Sequence of the second protein:
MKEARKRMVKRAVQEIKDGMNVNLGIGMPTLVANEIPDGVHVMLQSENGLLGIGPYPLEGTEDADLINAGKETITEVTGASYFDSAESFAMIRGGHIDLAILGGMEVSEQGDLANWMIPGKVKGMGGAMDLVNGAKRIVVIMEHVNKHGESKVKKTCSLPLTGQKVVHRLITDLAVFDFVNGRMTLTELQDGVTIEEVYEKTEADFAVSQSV

The following describes two proteins that form a bound complex.

Contacts between the two chains:
Residue Q103 in the first protein interacts with residue F92 in the second protein (closest heavy-atom distance 3.4 Å).
Residue S79 in the first protein contacts residue G130 in the second protein (closest heavy-atom distance 3.0 Å).
Residue F177 in the first protein contacts residue S88 in the second protein (closest heavy-atom distance 3.0 Å).
Residue K172 in the first protein is in contact with residue L69 in the second protein (closest heavy-atom distance 3.6 Å).
Residue Q103 in the first protein is in contact with residue G130 in the second protein (closest heavy-atom distance 3.1 Å).
Residue K224 in the first protein is in contact with residue D68 in the second protein (closest heavy-atom distance 2.9 Å).
Residue Q103 in the first protein contacts residue E50 in the second protein (closest heavy-atom distance 3.6 Å).
Residue R175 in the first protein contacts residue F86 in the second protein (closest heavy-atom distance 3.6 Å).
Residue T173 in the first protein contacts residue L69 in the second protein (closest heavy-atom distance 3.2 Å).
Residue R175 in the first protein interacts with residue Y85 in the second protein (closest heavy-atom distance 3.5 Å).
Residue Q103 in the first protein is in contact with residue G131 in the second protein (closest heavy-atom distance 3.4 Å).
Residue T128 in the first protein is in contact with residue L165 in the second protein (closest heavy-atom distance 3.3 Å).
Residue G125 in the first protein interacts with residue N137 in the second protein (closest heavy-atom distance 3.5 Å).
Residue T122 in the first protein contacts residue R96 in the second protein (closest heavy-atom distance 3.3 Å).
Residue N56 in the first protein is in contact with residue K74 in the second protein (closest heavy-atom distance 3.2 Å).
Residue Q232 in the first protein contacts residue Y59 in the second protein (closest heavy-atom distance 2.6 Å).
Residue T230 in the first protein contacts residue E75 in the second protein (closest heavy-atom distance 3.3 Å).
Residue E88 in the first protein contacts residue V126 in the second protein (closest heavy-atom distance 3.5 Å).
Residue V231 in the first protein is in contact with residue E65 in the second protein (closest heavy-atom distance 3.5 Å).
Residue Q232 in the first protein is in contact with residue P60 in the second protein (closest heavy-atom distance 3.1 Å).
Residue C32 in the first protein interacts with residue A67 in the second protein (closest heavy-atom distance 3.3 Å).
Residue Q232 in the first protein interacts with residue E62 in the second protein (closest heavy-atom distance 2.8 Å).
Residue G127 in the first protein is in contact with residue Q168 in the second protein (closest heavy-atom distance 3.5 Å).
Residue K172 in the first protein contacts residue D66 in the second protein (closest heavy-atom distance 3.5 Å).
Residue F29 in the first protein interacts with residue K74 in the second protein (closest heavy-atom distance 3.5 Å).
Residue Y80 in the first protein interacts with residue K127 in the second protein (closest heavy-atom distance 3.6 Å).
Residue R142 in the first protein is in contact with residue N137 in the second protein (closest heavy-atom distance 3.1 Å).
Residue G104 in the first protein interacts with residue D134 in the second protein (closest heavy-atom distance 3.0 Å).
Residue R171 in the first protein contacts residue D66 in the second protein (closest heavy-atom distance 2.7 Å).
Residue S79 in the first protein interacts with residue M129 in the second protein (closest heavy-atom distance 3.1 Å).
Residue T230 in the first protein interacts with residue T76 in the second protein (closest heavy-atom distance 2.8 Å).
Residue K228 in the first protein interacts with residue G73 in the second protein (closest heavy-atom distance 3.4 Å).
Residue R229 in the first protein is in contact with residue E65 in the second protein (closest heavy-atom distance 2.8 Å).
Residue S79 in the first protein is in contact with residue G128 in the second protein (closest heavy-atom distance 3.5 Å).
Residue G82 in the first protein contacts residue K127 in the second protein (closest heavy-atom distance 3.0 Å).
Residue G104 in the first protein contacts residue F92 in the second protein (closest heavy-atom distance 3.2 Å).
Residue T173 in the first protein contacts residue Y85 in the second protein (closest heavy-atom distance 3.6 Å).
Residue T128 in the first protein is in contact with residue M133 in the second protein (closest heavy-atom distance 3.5 Å).
Residue Q232 in the first protein contacts residue L61 in the second protein (closest heavy-atom distance 3.4 Å).
Residue K228 in the first protein is in contact with residue T76 in the second protein (closest heavy-atom distance 3.4 Å).
Residue T230 in the first protein interacts with residue P60 in the second protein (closest heavy-atom distance 3.5 Å).
Residue T173 in the first protein contacts residue I70 in the second protein (closest heavy-atom distance 3.1 Å).
Residue T124 in the first protein interacts with residue D134 in the second protein (closest heavy-atom distance 2.9 Å).
Residue N176 in the first protein is in contact with residue S88 in the second protein (closest heavy-atom distance 2.9 Å).
Residue V81 in the first protein interacts with residue K127 in the second protein (closest heavy-atom distance 2.7 Å).
Residue V231 in the first protein is in contact with residue P60 in the second protein (closest heavy-atom distance 3.4 Å).
Residue T173 in the first protein is in contact with residue D68 in the second protein (closest heavy-atom distance 2.6 Å).
Residue K172 in the first protein is in contact with residue Y85 in the second protein (closest heavy-atom distance 3.4 Å).
Residue R171 in the first protein interacts with residue D68 in the second protein (closest heavy-atom distance 3.1 Å).
Residue G104 in the first protein contacts residue R96 in the second protein (closest heavy-atom distance 3.1 Å).
Residue K228 in the first protein interacts with residue K74 in the second protein (closest heavy-atom distance 3.4 Å).
Residue K224 in the first protein contacts residue A67 in the second protein (closest heavy-atom distance 3.5 Å).
Residue I130 in the first protein is in contact with residue M129 in the second protein (closest heavy-atom distance 3.5 Å).
Residue A123 in the first protein interacts with residue N137 in the second protein (closest heavy-atom distance 3.6 Å).
Residue A174 in the first protein is in contact with residue D68 in the second protein (closest heavy-atom distance 3.2 Å).
Residue P102 in the first protein is in contact with residue D134 in the second protein (closest heavy-atom distance 3.5 Å).
Residue T124 in the first protein interacts with residue N137 in the second protein (closest heavy-atom distance 3.5 Å).
Residue N176 in the first protein interacts with residue D87 in the second protein (closest heavy-atom distance 3.2 Å).
Residue Q233 in the first protein is in contact with residue E62 in the second protein (closest heavy-atom distance 3.2 Å).
Residue K172 in the first protein is in contact with residue D68 in the second protein (closest heavy-atom distance 3.0 Å).

Sequence of the first protein:
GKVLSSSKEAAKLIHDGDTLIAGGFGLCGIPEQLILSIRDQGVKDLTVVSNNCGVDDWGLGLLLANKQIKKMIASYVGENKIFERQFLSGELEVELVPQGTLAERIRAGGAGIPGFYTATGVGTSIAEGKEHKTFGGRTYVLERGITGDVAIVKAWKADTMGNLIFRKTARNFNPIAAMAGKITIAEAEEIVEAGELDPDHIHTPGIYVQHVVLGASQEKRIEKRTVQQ